Sequence of protein 2:
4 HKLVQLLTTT

These two protein chains interact to form a complex.

Interface contacts:
Residue K52 in protein 1 interacts with residue T13 in protein 2 (closest heavy-atom distance 3.5 Å).
Residue L62 in protein 1 contacts residue L10 in protein 2 (closest heavy-atom distance 4.2 Å).
Residue I48 in protein 1 is in contact with residue L6 in protein 2 (closest heavy-atom distance 3.8 Å).
Residue E231 in protein 1 is in contact with residue K5 in protein 2 (closest heavy-atom distance 3.2 Å).
Residue L62 in protein 1 contacts residue V7 in protein 2 (closest heavy-atom distance 4.1 Å).
Residue V66 in protein 1 interacts with residue V7 in protein 2 (closest heavy-atom distance 4.3 Å).
Residue E231 in protein 1 contacts residue L6 in protein 2 (closest heavy-atom distance 3.8 Å).
Residue E231 in protein 1 contacts residue H4 in protein 2 (closest heavy-atom distance 3.2 Å).
Residue L62 in protein 1 contacts residue T11 in protein 2 (closest heavy-atom distance 3.4 Å).
Residue Q65 in protein 1 interacts with residue L10 in protein 2 (closest heavy-atom distance 3.8 Å).
Residue K52 in protein 1 interacts with residue L10 in protein 2 (closest heavy-atom distance 2.6 Å).
Residue M232 in protein 1 contacts residue L6 in protein 2 (closest heavy-atom distance 3.7 Å).
Residue I48 in protein 1 is in contact with residue L10 in protein 2 (closest heavy-atom distance 3.5 Å).
Residue V66 in protein 1 contacts residue L6 in protein 2 (closest heavy-atom distance 3.7 Å).
Residue K52 in protein 1 is in contact with residue T11 in protein 2 (closest heavy-atom distance 4.4 Å).
Residue E70 in protein 1 is in contact with residue L6 in protein 2 (closest heavy-atom distance 3.8 Å).
Residue D227 in protein 1 interacts with residue K5 in protein 2 (closest heavy-atom distance 4.4 Å).
Residue L228 in protein 1 is in contact with residue L6 in protein 2 (closest heavy-atom distance 4.3 Å).
Residue L228 in protein 1 contacts residue K5 in protein 2 (closest heavy-atom distance 3.1 Å).
Residue L69 in protein 1 contacts residue L10 in protein 2 (closest heavy-atom distance 3.7 Å).
Residue L228 in protein 1 interacts with residue L9 in protein 2 (closest heavy-atom distance 3.9 Å).
Residue V45 in protein 1 is in contact with residue L9 in protein 2 (closest heavy-atom distance 4.5 Å).
Residue I48 in protein 1 contacts residue L9 in protein 2 (closest heavy-atom distance 3.8 Å).
Residue K52 in protein 1 is in contact with residue L9 in protein 2 (closest heavy-atom distance 4.1 Å).
Residue F57 in protein 1 is in contact with residue L10 in protein 2 (closest heavy-atom distance 4.2 Å).
Residue L69 in protein 1 interacts with residue L6 in protein 2 (closest heavy-atom distance 4.4 Å).
Residue V66 in protein 1 contacts residue L10 in protein 2 (closest heavy-atom distance 3.7 Å).

Sequence of protein 1:
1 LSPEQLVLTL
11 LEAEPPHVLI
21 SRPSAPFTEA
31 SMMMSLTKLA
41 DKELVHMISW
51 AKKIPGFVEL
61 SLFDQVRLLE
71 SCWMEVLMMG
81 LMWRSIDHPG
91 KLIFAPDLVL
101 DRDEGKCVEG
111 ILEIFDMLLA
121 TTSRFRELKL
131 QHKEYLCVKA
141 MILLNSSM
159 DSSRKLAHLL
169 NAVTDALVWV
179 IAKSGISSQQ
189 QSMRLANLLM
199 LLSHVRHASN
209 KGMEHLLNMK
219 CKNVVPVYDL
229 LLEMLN